Sequence of chain B:
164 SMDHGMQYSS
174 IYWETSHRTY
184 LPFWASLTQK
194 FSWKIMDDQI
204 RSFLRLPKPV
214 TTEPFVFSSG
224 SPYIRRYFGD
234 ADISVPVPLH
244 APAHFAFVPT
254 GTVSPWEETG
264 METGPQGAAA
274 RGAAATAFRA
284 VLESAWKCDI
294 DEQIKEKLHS

Sequence of chain A:
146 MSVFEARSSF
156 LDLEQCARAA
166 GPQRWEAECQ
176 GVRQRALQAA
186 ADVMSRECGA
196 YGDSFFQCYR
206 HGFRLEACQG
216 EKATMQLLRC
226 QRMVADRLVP

Interface contacts:
Residue K300 in chain B contacts residue V234 in chain A (closest heavy-atom distance 3.0 Å).
Residue L285 in chain B interacts with residue Q226 in chain A (closest heavy-atom distance 4.7 Å).
Residue W289 in chain B contacts residue A230 in chain A (closest heavy-atom distance 4.1 Å).
Residue L301 in chain B contacts residue W170 in chain A (closest heavy-atom distance 3.5 Å).
Residue E286 in chain B interacts with residue M189 in chain A (closest heavy-atom distance 4.3 Å).
Residue E286 in chain B interacts with residue Q183 in chain A (closest heavy-atom distance 2.7 Å).
Residue R274 in chain B contacts residue D198 in chain A (closest heavy-atom distance 3.5 Å).
Residue W289 in chain B contacts residue L233 in chain A (closest heavy-atom distance 4.2 Å).
Residue H302 in chain B interacts with residue P167 in chain A (closest heavy-atom distance 4.8 Å).
Residue H302 in chain B interacts with residue E171 in chain A (closest heavy-atom distance 3.8 Å).
Residue A278 in chain B contacts residue F201 in chain A (closest heavy-atom distance 4.2 Å).
Residue Q296 in chain B interacts with residue V234 in chain A (closest heavy-atom distance 4.8 Å).
Residue E286 in chain B is in contact with residue A186 in chain A (closest heavy-atom distance 3.2 Å).
Residue R282 in chain B interacts with residue S190 in chain A (closest heavy-atom distance 4.0 Å).
Residue W289 in chain B contacts residue A185 in chain A (closest heavy-atom distance 3.3 Å).
Residue Q296 in chain B is in contact with residue A230 in chain A (closest heavy-atom distance 4.8 Å).
Residue K298 in chain B is in contact with residue E171 in chain A (closest heavy-atom distance 3.7 Å).
Residue K298 in chain B is in contact with residue R178 in chain A (closest heavy-atom distance 3.1 Å).
Residue L301 in chain B is in contact with residue L158 in chain A (closest heavy-atom distance 4.9 Å).
Residue R282 in chain B interacts with residue D198 in chain A (closest heavy-atom distance 2.5 Å).
Residue E286 in chain B interacts with residue S190 in chain A (closest heavy-atom distance 3.5 Å).
Residue I293 in chain B contacts residue L182 in chain A (closest heavy-atom distance 3.9 Å).
Residue E286 in chain B contacts residue D187 in chain A (closest heavy-atom distance 4.8 Å).
Residue K290 in chain B interacts with residue Q183 in chain A (closest heavy-atom distance 3.6 Å).
Residue A277 in chain B is in contact with residue F201 in chain A (closest heavy-atom distance 3.6 Å).
Residue K290 in chain B interacts with residue A186 in chain A (closest heavy-atom distance 4.2 Å).
Residue K300 in chain B is in contact with residue P235 in chain A (closest heavy-atom distance 4.4 Å).
Residue I297 in chain B is in contact with residue V234 in chain A (closest heavy-atom distance 3.3 Å).
Residue A278 in chain B contacts residue D198 in chain A (closest heavy-atom distance 3.9 Å).
Residue A277 in chain B interacts with residue R205 in chain A (closest heavy-atom distance 3.9 Å).
Residue W289 in chain B is in contact with residue V229 in chain A (closest heavy-atom distance 4.0 Å).
Residue D294 in chain B interacts with residue R178 in chain A (closest heavy-atom distance 2.5 Å).
Residue R282 in chain B interacts with residue A195 in chain A (closest heavy-atom distance 4.8 Å).
Residue D294 in chain B is in contact with residue L182 in chain A (closest heavy-atom distance 4.0 Å).
Residue W289 in chain B is in contact with residue M189 in chain A (closest heavy-atom distance 4.0 Å).
Residue F281 in chain B contacts residue F200 in chain A (closest heavy-atom distance 3.5 Å).
Residue I297 in chain B is in contact with residue W170 in chain A (closest heavy-atom distance 3.8 Å).
Residue K298 in chain B contacts residue W170 in chain A (closest heavy-atom distance 4.3 Å).
Residue F281 in chain B contacts residue G197 in chain A (closest heavy-atom distance 3.4 Å).
Residue I297 in chain B interacts with residue F155 in chain A (closest heavy-atom distance 3.8 Å).
Residue L285 in chain B contacts residue L222 in chain A (closest heavy-atom distance 4.0 Å).
Residue I293 in chain B is in contact with residue F155 in chain A (closest heavy-atom distance 4.7 Å).
Residue W289 in chain B is in contact with residue Q226 in chain A (closest heavy-atom distance 3.7 Å).
Residue L285 in chain B contacts residue G197 in chain A (closest heavy-atom distance 4.4 Å).
Residue I293 in chain B interacts with residue A230 in chain A (closest heavy-atom distance 3.7 Å).
Residue L285 in chain B interacts with residue M189 in chain A (closest heavy-atom distance 4.4 Å).
Residue W289 in chain B interacts with residue A186 in chain A (closest heavy-atom distance 3.7 Å).
Residue I297 in chain B contacts residue L158 in chain A (closest heavy-atom distance 4.3 Å).
Residue K290 in chain B contacts residue L182 in chain A (closest heavy-atom distance 3.9 Å).
Residue T266 in chain B is in contact with residue R191 in chain A (closest heavy-atom distance 4.8 Å).
Residue R282 in chain B is in contact with residue G194 in chain A (closest heavy-atom distance 3.7 Å).
Residue W289 in chain B contacts residue L182 in chain A (closest heavy-atom distance 4.8 Å).
Residue F281 in chain B interacts with residue F201 in chain A (closest heavy-atom distance 4.0 Å).
Residue L301 in chain B interacts with residue A162 in chain A (closest heavy-atom distance 4.3 Å).

These two protein chains interact to form a complex.